These two protein chains interact to form a complex.

Sequence of chain A:
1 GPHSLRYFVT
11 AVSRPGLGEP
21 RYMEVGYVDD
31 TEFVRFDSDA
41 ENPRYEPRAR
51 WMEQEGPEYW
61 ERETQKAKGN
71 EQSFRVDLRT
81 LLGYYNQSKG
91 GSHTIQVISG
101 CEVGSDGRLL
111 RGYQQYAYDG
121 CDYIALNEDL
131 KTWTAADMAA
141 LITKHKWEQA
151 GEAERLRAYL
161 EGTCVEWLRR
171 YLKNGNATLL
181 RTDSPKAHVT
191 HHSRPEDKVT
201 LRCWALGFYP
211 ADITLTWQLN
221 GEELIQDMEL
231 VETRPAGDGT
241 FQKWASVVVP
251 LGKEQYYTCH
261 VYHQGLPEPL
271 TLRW

Sequence of chain B:
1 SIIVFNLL

Interface contacts:
Residue S73 in chain A interacts with residue L7 in chain B (closest heavy-atom distance 3.5 Å).
Residue I124 in chain A is in contact with residue L8 in chain B (closest heavy-atom distance 4.5 Å).
Residue S99 in chain A interacts with residue I3 in chain B (closest heavy-atom distance 4.3 Å).
Residue Y159 in chain A contacts residue I3 in chain B (closest heavy-atom distance 3.6 Å).
Residue Y123 in chain A interacts with residue L8 in chain B (closest heavy-atom distance 3.4 Å).
Residue Q114 in chain A is in contact with residue F5 in chain B (closest heavy-atom distance 3.7 Å).
Residue Y84 in chain A is in contact with residue L8 in chain B (closest heavy-atom distance 2.4 Å).
Residue L5 in chain A interacts with residue S1 in chain B (closest heavy-atom distance 4.4 Å).
Residue R155 in chain A interacts with residue I3 in chain B (closest heavy-atom distance 3.6 Å).
Residue Y59 in chain A contacts residue S1 in chain B (closest heavy-atom distance 4.3 Å).
Residue K146 in chain A is in contact with residue L7 in chain B (closest heavy-atom distance 4.3 Å).
Residue Y116 in chain A contacts residue L8 in chain B (closest heavy-atom distance 3.9 Å).
Residue K66 in chain A is in contact with residue I2 in chain B (closest heavy-atom distance 2.7 Å).
Residue Y159 in chain A contacts residue S1 in chain B (closest heavy-atom distance 2.6 Å).
Residue Y116 in chain A is in contact with residue F5 in chain B (closest heavy-atom distance 3.4 Å).
Residue W147 in chain A contacts residue L8 in chain B (closest heavy-atom distance 3.8 Å).
Residue R155 in chain A contacts residue V4 in chain B (closest heavy-atom distance 2.0 Å).
Residue Y159 in chain A contacts residue I2 in chain B (closest heavy-atom distance 3.7 Å).
Residue I95 in chain A contacts residue L8 in chain B (closest heavy-atom distance 4.2 Å).
Residue K66 in chain A interacts with residue V4 in chain B (closest heavy-atom distance 3.5 Å).
Residue E63 in chain A interacts with residue S1 in chain B (closest heavy-atom distance 2.8 Å).
Residue Y116 in chain A contacts residue N6 in chain B (closest heavy-atom distance 4.3 Å).
Residue R155 in chain A is in contact with residue F5 in chain B (closest heavy-atom distance 4.0 Å).
Residue E24 in chain A interacts with residue I2 in chain B (closest heavy-atom distance 3.5 Å).
Residue R155 in chain A interacts with residue N6 in chain B (closest heavy-atom distance 3.7 Å).
Residue K66 in chain A contacts residue S1 in chain B (closest heavy-atom distance 3.4 Å).
Residue S73 in chain A interacts with residue F5 in chain B (closest heavy-atom distance 4.1 Å).
Residue V76 in chain A is in contact with residue L7 in chain B (closest heavy-atom distance 3.8 Å).
Residue Y22 in chain A contacts residue F5 in chain B (closest heavy-atom distance 4.6 Å).
Residue V97 in chain A contacts residue F5 in chain B (closest heavy-atom distance 3.7 Å).
Residue N70 in chain A is in contact with residue I3 in chain B (closest heavy-atom distance 3.2 Å).
Residue E63 in chain A is in contact with residue I2 in chain B (closest heavy-atom distance 3.9 Å).
Residue D77 in chain A interacts with residue N6 in chain B (closest heavy-atom distance 3.9 Å).
Residue K146 in chain A is in contact with residue L8 in chain B (closest heavy-atom distance 3.1 Å).
Residue N70 in chain A is in contact with residue I2 in chain B (closest heavy-atom distance 3.9 Å).
Residue W147 in chain A interacts with residue N6 in chain B (closest heavy-atom distance 4.3 Å).
Residue E24 in chain A contacts residue F5 in chain B (closest heavy-atom distance 4.7 Å).
Residue E152 in chain A interacts with residue N6 in chain B (closest heavy-atom distance 3.5 Å).
Residue T80 in chain A interacts with residue L8 in chain B (closest heavy-atom distance 3.5 Å).
Residue S73 in chain A is in contact with residue N6 in chain B (closest heavy-atom distance 4.2 Å).
Residue N70 in chain A interacts with residue V4 in chain B (closest heavy-atom distance 3.5 Å).
Residue D77 in chain A contacts residue L8 in chain B (closest heavy-atom distance 2.7 Å).
Residue F74 in chain A interacts with residue F5 in chain B (closest heavy-atom distance 3.9 Å).
Residue T143 in chain A is in contact with residue L8 in chain B (closest heavy-atom distance 2.8 Å).
Residue Y7 in chain A is in contact with residue S1 in chain B (closest heavy-atom distance 2.4 Å).
Residue S99 in chain A is in contact with residue I2 in chain B (closest heavy-atom distance 4.6 Å).
Residue D77 in chain A contacts residue L7 in chain B (closest heavy-atom distance 3.3 Å).
Residue V9 in chain A interacts with residue F5 in chain B (closest heavy-atom distance 3.8 Å).
Residue Y7 in chain A contacts residue I2 in chain B (closest heavy-atom distance 3.6 Å).
Residue V9 in chain A interacts with residue I2 in chain B (closest heavy-atom distance 3.7 Å).
Residue Y171 in chain A interacts with residue S1 in chain B (closest heavy-atom distance 2.7 Å).
Residue W167 in chain A contacts residue S1 in chain B (closest heavy-atom distance 3.4 Å).
Residue L156 in chain A interacts with residue I3 in chain B (closest heavy-atom distance 3.7 Å).
Residue K66 in chain A is in contact with residue I3 in chain B (closest heavy-atom distance 4.5 Å).
Residue W147 in chain A is in contact with residue L7 in chain B (closest heavy-atom distance 2.8 Å).
Residue L81 in chain A interacts with residue L8 in chain B (closest heavy-atom distance 4.0 Å).
Residue S99 in chain A interacts with residue F5 in chain B (closest heavy-atom distance 4.2 Å).
Residue Y45 in chain A contacts residue I2 in chain B (closest heavy-atom distance 3.9 Å).
Residue N70 in chain A contacts residue F5 in chain B (closest heavy-atom distance 3.0 Å).
Residue R62 in chain A contacts residue S1 in chain B (closest heavy-atom distance 4.6 Å).